Sequence of protein 2:
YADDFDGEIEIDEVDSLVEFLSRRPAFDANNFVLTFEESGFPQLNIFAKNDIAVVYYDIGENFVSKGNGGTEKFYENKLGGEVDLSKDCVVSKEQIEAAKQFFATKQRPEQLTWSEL

Contacts between the two chains:
Residue R154 in protein 1 is in contact with residue V34 in protein 2 (closest heavy-atom distance 4.0 Å).
Residue P85 in protein 1 interacts with residue D89 in protein 2 (closest heavy-atom distance 3.7 Å).
Residue G125 in protein 1 interacts with residue F42 in protein 2 (closest heavy-atom distance 3.8 Å).
Residue A92 in protein 1 is in contact with residue L90 in protein 2 (closest heavy-atom distance 4.1 Å).
Residue N129 in protein 1 contacts residue F42 in protein 2 (closest heavy-atom distance 3.7 Å).
Residue R154 in protein 1 interacts with residue E38 in protein 2 (closest heavy-atom distance 4.2 Å).
Residue K153 in protein 1 is in contact with residue D4 in protein 2 (closest heavy-atom distance 3.4 Å).
Residue Y91 in protein 1 interacts with residue L123 in protein 2 (closest heavy-atom distance 3.0 Å).
Residue G83 in protein 1 contacts residue D89 in protein 2 (closest heavy-atom distance 4.3 Å).
Residue A92 in protein 1 interacts with residue F48 in protein 2 (closest heavy-atom distance 4.1 Å).
Residue N129 in protein 1 interacts with residue E63 in protein 2 (closest heavy-atom distance 3.1 Å).
Residue F126 in protein 1 interacts with residue F48 in protein 2 (closest heavy-atom distance 3.3 Å).
Residue R154 in protein 1 interacts with residue E39 in protein 2 (closest heavy-atom distance 3.2 Å).
Residue K171 in protein 1 contacts residue E122 in protein 2 (closest heavy-atom distance 3.4 Å).
Residue H96 in protein 1 interacts with residue E81 in protein 2 (closest heavy-atom distance 2.4 Å).
Residue K153 in protein 1 contacts residue N32 in protein 2 (closest heavy-atom distance 3.5 Å).
Residue N90 in protein 1 is in contact with residue Y57 in protein 2 (closest heavy-atom distance 2.7 Å).
Residue P89 in protein 1 is in contact with residue L90 in protein 2 (closest heavy-atom distance 3.6 Å).
Residue G84 in protein 1 interacts with residue D89 in protein 2 (closest heavy-atom distance 3.9 Å).
Residue N90 in protein 1 contacts residue S91 in protein 2 (closest heavy-atom distance 4.1 Å).
Residue P89 in protein 1 is in contact with residue D89 in protein 2 (closest heavy-atom distance 3.6 Å).
Residue N90 in protein 1 interacts with residue L123 in protein 2 (closest heavy-atom distance 3.8 Å).
Residue K153 in protein 1 contacts residue D5 in protein 2 (closest heavy-atom distance 3.1 Å).
Residue G155 in protein 1 is in contact with residue F42 in protein 2 (closest heavy-atom distance 3.6 Å).
Residue K171 in protein 1 is in contact with residue L123 in protein 2 (closest heavy-atom distance 4.2 Å).
Residue G83 in protein 1 interacts with residue E87 in protein 2 (closest heavy-atom distance 3.5 Å).
Residue R154 in protein 1 contacts residue T36 in protein 2 (closest heavy-atom distance 3.5 Å).
Residue G60 in protein 1 contacts residue L84 in protein 2 (closest heavy-atom distance 3.9 Å).
Residue K153 in protein 1 contacts residue V34 in protein 2 (closest heavy-atom distance 3.9 Å).
Residue N129 in protein 1 contacts residue N64 in protein 2 (closest heavy-atom distance 2.8 Å).
Residue G60 in protein 1 interacts with residue G86 in protein 2 (closest heavy-atom distance 3.1 Å).
Residue F126 in protein 1 is in contact with residue Y57 in protein 2 (closest heavy-atom distance 3.5 Å).
Residue K153 in protein 1 contacts residue F6 in protein 2 (closest heavy-atom distance 4.0 Å).
Residue F126 in protein 1 is in contact with residue N46 in protein 2 (closest heavy-atom distance 3.2 Å).
Residue Y58 in protein 1 is in contact with residue L84 in protein 2 (closest heavy-atom distance 4.2 Å).
Residue P89 in protein 1 contacts residue T76 in protein 2 (closest heavy-atom distance 3.8 Å).
Residue G60 in protein 1 is in contact with residue N82 in protein 2 (closest heavy-atom distance 3.0 Å).
Residue R154 in protein 1 interacts with residue D4 in protein 2 (closest heavy-atom distance 2.8 Å).
Residue N59 in protein 1 contacts residue L84 in protein 2 (closest heavy-atom distance 3.5 Å).
Residue R154 in protein 1 contacts residue Q44 in protein 2 (closest heavy-atom distance 3.1 Å).
Residue V152 in protein 1 is in contact with residue D4 in protein 2 (closest heavy-atom distance 3.9 Å).
Residue N129 in protein 1 interacts with residue G62 in protein 2 (closest heavy-atom distance 4.3 Å).
Residue Y91 in protein 1 contacts residue Y57 in protein 2 (closest heavy-atom distance 4.1 Å).
Residue P89 in protein 1 interacts with residue S91 in protein 2 (closest heavy-atom distance 3.6 Å).
Residue R154 in protein 1 is in contact with residue G41 in protein 2 (closest heavy-atom distance 3.6 Å).
Residue R154 in protein 1 contacts residue Y2 in protein 2 (closest heavy-atom distance 3.3 Å).
Residue P173 in protein 1 interacts with residue D93 in protein 2 (closest heavy-atom distance 3.9 Å).
Residue A92 in protein 1 contacts residue E81 in protein 2 (closest heavy-atom distance 4.2 Å).
Residue A92 in protein 1 is in contact with residue V88 in protein 2 (closest heavy-atom distance 3.8 Å).
Residue A92 in protein 1 contacts residue Y57 in protein 2 (closest heavy-atom distance 3.4 Å).
Residue N129 in protein 1 interacts with residue D60 in protein 2 (closest heavy-atom distance 3.1 Å).
Residue G155 in protein 1 contacts residue Q44 in protein 2 (closest heavy-atom distance 4.0 Å).
Residue N129 in protein 1 interacts with residue I61 in protein 2 (closest heavy-atom distance 4.0 Å).
Residue T133 in protein 1 contacts residue L123 in protein 2 (closest heavy-atom distance 3.8 Å).
Residue P89 in protein 1 interacts with residue Y57 in protein 2 (closest heavy-atom distance 4.1 Å).
Residue R154 in protein 1 is in contact with residue E9 in protein 2 (closest heavy-atom distance 2.9 Å).
Residue G155 in protein 1 contacts residue S40 in protein 2 (closest heavy-atom distance 3.3 Å).
Residue P173 in protein 1 interacts with residue S91 in protein 2 (closest heavy-atom distance 4.1 Å).
Residue G155 in protein 1 interacts with residue G41 in protein 2 (closest heavy-atom distance 3.6 Å).
Residue Y58 in protein 1 interacts with residue N82 in protein 2 (closest heavy-atom distance 3.0 Å).

The following describes two proteins that form a bound complex.

Sequence of protein 1:
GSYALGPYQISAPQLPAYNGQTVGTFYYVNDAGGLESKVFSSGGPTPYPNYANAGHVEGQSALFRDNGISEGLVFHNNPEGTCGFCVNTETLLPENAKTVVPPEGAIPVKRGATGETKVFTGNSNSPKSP